Sequence of the second protein:
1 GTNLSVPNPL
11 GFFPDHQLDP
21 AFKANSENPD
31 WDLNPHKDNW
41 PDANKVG

Sequence of the first protein:
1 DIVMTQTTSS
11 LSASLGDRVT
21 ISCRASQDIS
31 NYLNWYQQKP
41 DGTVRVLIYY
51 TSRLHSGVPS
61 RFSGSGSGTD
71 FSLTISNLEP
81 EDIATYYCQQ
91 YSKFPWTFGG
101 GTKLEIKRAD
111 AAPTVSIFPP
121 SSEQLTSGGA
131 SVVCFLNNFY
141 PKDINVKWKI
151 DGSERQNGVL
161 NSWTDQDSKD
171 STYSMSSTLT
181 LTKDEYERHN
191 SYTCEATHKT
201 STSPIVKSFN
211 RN

This data describes a binding interaction between two proteins.

Contacts between the two chains:
Residue Y32 in the first protein interacts with residue P35 in the second protein (closest heavy-atom distance 3.6 Å).
Residue S92 in the first protein is in contact with residue P35 in the second protein (closest heavy-atom distance 3.8 Å).
Residue Y32 in the first protein interacts with residue H36 in the second protein (closest heavy-atom distance 3.9 Å).
Residue Y32 in the first protein interacts with residue N34 in the second protein (closest heavy-atom distance 4.7 Å).
Residue Y91 in the first protein is in contact with residue P35 in the second protein (closest heavy-atom distance 3.6 Å).
Residue Y32 in the first protein contacts residue L33 in the second protein (closest heavy-atom distance 3.9 Å).
Residue Y91 in the first protein interacts with residue H36 in the second protein (closest heavy-atom distance 3.0 Å).
Residue Y50 in the first protein interacts with residue H36 in the second protein (closest heavy-atom distance 3.7 Å).